Contacts between the two chains:
Residue Q39 in the first protein contacts residue H45 in the second protein (closest heavy-atom distance 4.2 Å).
Residue D16 in the first protein contacts residue M4 in the second protein (closest heavy-atom distance 4.5 Å).
Residue H3 in the first protein is in contact with residue C15 in the second protein (closest heavy-atom distance 2.7 Å).
Residue E14 in the first protein contacts residue M4 in the second protein (closest heavy-atom distance 3.3 Å).
Residue L12 in the first protein contacts residue L8 in the second protein (closest heavy-atom distance 2.8 Å).
Residue N6 in the first protein interacts with residue H45 in the second protein (closest heavy-atom distance 4.7 Å).
Residue L12 in the first protein is in contact with residue F47 in the second protein (closest heavy-atom distance 3.5 Å).
Residue V7 in the first protein interacts with residue E14 in the second protein (closest heavy-atom distance 4.0 Å).
Residue V11 in the first protein interacts with residue K9 in the second protein (closest heavy-atom distance 4.1 Å).
Residue E14 in the first protein interacts with residue Q39 in the second protein (closest heavy-atom distance 2.8 Å).
Residue H3 in the first protein interacts with residue D16 in the second protein (closest heavy-atom distance 4.5 Å).
Residue F47 in the first protein interacts with residue L12 in the second protein (closest heavy-atom distance 3.4 Å).
Residue I13 in the first protein interacts with residue V7 in the second protein (closest heavy-atom distance 3.5 Å).
Residue L12 in the first protein interacts with residue N6 in the second protein (closest heavy-atom distance 3.7 Å).
Residue K9 in the first protein contacts residue G10 in the second protein (closest heavy-atom distance 3.5 Å).
Residue H45 in the first protein is in contact with residue Q39 in the second protein (closest heavy-atom distance 4.2 Å).
Residue G10 in the first protein interacts with residue L8 in the second protein (closest heavy-atom distance 4.0 Å).
Residue N6 in the first protein interacts with residue I13 in the second protein (closest heavy-atom distance 3.6 Å).
Residue I41 in the first protein is in contact with residue L12 in the second protein (closest heavy-atom distance 3.7 Å).
Residue N6 in the first protein contacts residue E14 in the second protein (closest heavy-atom distance 2.8 Å).
Residue I13 in the first protein contacts residue N6 in the second protein (closest heavy-atom distance 3.4 Å).
Residue L12 in the first protein is in contact with residue Q39 in the second protein (closest heavy-atom distance 3.2 Å).
Residue I41 in the first protein is in contact with residue H45 in the second protein (closest heavy-atom distance 3.2 Å).
Residue V5 in the first protein is in contact with residue C15 in the second protein (closest heavy-atom distance 3.8 Å).
Residue E14 in the first protein is in contact with residue I41 in the second protein (closest heavy-atom distance 4.9 Å).
Residue D42 in the first protein contacts residue D42 in the second protein (closest heavy-atom distance 4.1 Å).
Residue L12 in the first protein is in contact with residue V7 in the second protein (closest heavy-atom distance 3.0 Å).
Residue I41 in the first protein interacts with residue I41 in the second protein (closest heavy-atom distance 4.6 Å).
Residue G10 in the first protein contacts residue K9 in the second protein (closest heavy-atom distance 3.3 Å).
Residue L8 in the first protein is in contact with residue G10 in the second protein (closest heavy-atom distance 4.1 Å).
Residue I41 in the first protein is in contact with residue D42 in the second protein (closest heavy-atom distance 4.3 Å).
Residue V7 in the first protein contacts residue V11 in the second protein (closest heavy-atom distance 3.8 Å).
Residue A50 in the first protein contacts residue K9 in the second protein (closest heavy-atom distance 3.8 Å).
Residue V11 in the first protein interacts with residue V7 in the second protein (closest heavy-atom distance 3.7 Å).
Residue N6 in the first protein is in contact with residue L12 in the second protein (closest heavy-atom distance 3.6 Å).
Residue Q39 in the first protein is in contact with residue E14 in the second protein (closest heavy-atom distance 3.9 Å).
Residue V11 in the first protein interacts with residue L8 in the second protein (closest heavy-atom distance 3.3 Å).
Residue E14 in the first protein is in contact with residue N6 in the second protein (closest heavy-atom distance 2.7 Å).
Residue M4 in the first protein interacts with residue E14 in the second protein (closest heavy-atom distance 3.2 Å).
Residue G10 in the first protein contacts residue G10 in the second protein (closest heavy-atom distance 3.0 Å).
Residue V7 in the first protein interacts with residue L12 in the second protein (closest heavy-atom distance 3.0 Å).
Residue E14 in the first protein contacts residue V7 in the second protein (closest heavy-atom distance 4.3 Å).
Residue C15 in the first protein interacts with residue V5 in the second protein (closest heavy-atom distance 4.0 Å).
Residue V5 in the first protein contacts residue E14 in the second protein (closest heavy-atom distance 3.3 Å).
Residue C15 in the first protein contacts residue M4 in the second protein (closest heavy-atom distance 3.6 Å).
Residue C15 in the first protein interacts with residue H3 in the second protein (closest heavy-atom distance 4.2 Å).
Residue H45 in the first protein interacts with residue I41 in the second protein (closest heavy-atom distance 3.4 Å).
Residue V7 in the first protein interacts with residue I13 in the second protein (closest heavy-atom distance 3.5 Å).
Residue L8 in the first protein interacts with residue L12 in the second protein (closest heavy-atom distance 2.8 Å).
Residue K9 in the first protein contacts residue K9 in the second protein (closest heavy-atom distance 4.2 Å).
Residue H45 in the first protein is in contact with residue D42 in the second protein (closest heavy-atom distance 4.3 Å).
Residue M4 in the first protein interacts with residue C15 in the second protein (closest heavy-atom distance 3.2 Å).
Residue K9 in the first protein interacts with residue V11 in the second protein (closest heavy-atom distance 4.6 Å).
Residue Q39 in the first protein interacts with residue L12 in the second protein (closest heavy-atom distance 3.1 Å).
Residue E14 in the first protein interacts with residue V5 in the second protein (closest heavy-atom distance 3.0 Å).
Residue D16 in the first protein is in contact with residue H3 in the second protein (closest heavy-atom distance 4.1 Å).
Residue G10 in the first protein is in contact with residue F47 in the second protein (closest heavy-atom distance 4.6 Å).
Residue L12 in the first protein interacts with residue I41 in the second protein (closest heavy-atom distance 3.9 Å).
Residue L8 in the first protein is in contact with residue V11 in the second protein (closest heavy-atom distance 3.4 Å).
Residue F47 in the first protein is in contact with residue F47 in the second protein (closest heavy-atom distance 4.8 Å).

Sequence of the first protein:
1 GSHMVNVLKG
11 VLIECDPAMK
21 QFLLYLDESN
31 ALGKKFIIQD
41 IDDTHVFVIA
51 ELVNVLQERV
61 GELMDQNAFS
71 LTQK

This data describes a binding interaction between two proteins.

Sequence of the second protein:
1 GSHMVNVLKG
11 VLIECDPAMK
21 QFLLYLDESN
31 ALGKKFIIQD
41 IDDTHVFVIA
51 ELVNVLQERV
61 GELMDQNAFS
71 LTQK